This data describes a binding interaction between two proteins.

Interface contacts:
Residue P174 in the first protein interacts with residue K179 in the second protein (closest heavy-atom distance 4.0 Å).
Residue D136 in the first protein contacts residue D134 in the second protein (closest heavy-atom distance 3.2 Å).
Residue I135 in the first protein is in contact with residue D136 in the second protein (closest heavy-atom distance 3.6 Å).
Residue I135 in the first protein contacts residue D134 in the second protein (closest heavy-atom distance 3.2 Å).
Residue D175 in the first protein interacts with residue D175 in the second protein (closest heavy-atom distance 3.5 Å).
Residue D134 in the first protein interacts with residue I135 in the second protein (closest heavy-atom distance 3.2 Å).
Residue I135 in the first protein interacts with residue I135 in the second protein (closest heavy-atom distance 3.8 Å).
Residue D175 in the first protein is in contact with residue D176 in the second protein (closest heavy-atom distance 4.0 Å).
Residue D176 in the first protein interacts with residue D175 in the second protein (closest heavy-atom distance 4.0 Å).
Residue D176 in the first protein interacts with residue T169 in the second protein (closest heavy-atom distance 4.5 Å).
Residue D176 in the first protein contacts residue H170 in the second protein (closest heavy-atom distance 2.6 Å).
Residue H170 in the first protein contacts residue K179 in the second protein (closest heavy-atom distance 3.3 Å).
Residue T169 in the first protein is in contact with residue D176 in the second protein (closest heavy-atom distance 4.5 Å).
Residue K179 in the first protein is in contact with residue H170 in the second protein (closest heavy-atom distance 3.3 Å).
Residue D134 in the first protein interacts with residue D136 in the second protein (closest heavy-atom distance 3.2 Å).
Residue D178 in the first protein contacts residue H170 in the second protein (closest heavy-atom distance 3.3 Å).
Residue H170 in the first protein contacts residue D176 in the second protein (closest heavy-atom distance 2.6 Å).
Residue H170 in the first protein is in contact with residue D178 in the second protein (closest heavy-atom distance 3.3 Å).
Residue K179 in the first protein interacts with residue K179 in the second protein (closest heavy-atom distance 4.4 Å).
Residue K179 in the first protein contacts residue K171 in the second protein (closest heavy-atom distance 4.4 Å).
Residue D136 in the first protein is in contact with residue D136 in the second protein (closest heavy-atom distance 3.7 Å).
Residue K171 in the first protein contacts residue K179 in the second protein (closest heavy-atom distance 4.4 Å).
Residue K179 in the first protein is in contact with residue P174 in the second protein (closest heavy-atom distance 4.0 Å).
Residue D136 in the first protein contacts residue I135 in the second protein (closest heavy-atom distance 3.6 Å).

Sequence of the second protein:
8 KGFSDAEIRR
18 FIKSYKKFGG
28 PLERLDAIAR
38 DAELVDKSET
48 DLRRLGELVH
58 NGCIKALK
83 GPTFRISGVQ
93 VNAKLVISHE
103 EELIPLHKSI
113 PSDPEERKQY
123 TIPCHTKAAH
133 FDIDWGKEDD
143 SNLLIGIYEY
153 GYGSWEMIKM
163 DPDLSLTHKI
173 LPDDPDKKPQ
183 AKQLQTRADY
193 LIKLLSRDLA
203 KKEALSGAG

Sequence of the first protein:
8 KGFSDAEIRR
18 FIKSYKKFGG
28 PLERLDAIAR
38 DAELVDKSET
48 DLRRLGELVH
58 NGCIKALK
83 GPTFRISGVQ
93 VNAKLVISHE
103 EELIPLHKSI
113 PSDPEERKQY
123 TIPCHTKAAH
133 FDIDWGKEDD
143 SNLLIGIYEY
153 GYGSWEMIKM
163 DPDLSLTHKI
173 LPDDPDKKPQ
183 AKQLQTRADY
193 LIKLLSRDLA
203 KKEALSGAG